Sequence of the first protein:
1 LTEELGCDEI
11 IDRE

Sequence of the second protein:
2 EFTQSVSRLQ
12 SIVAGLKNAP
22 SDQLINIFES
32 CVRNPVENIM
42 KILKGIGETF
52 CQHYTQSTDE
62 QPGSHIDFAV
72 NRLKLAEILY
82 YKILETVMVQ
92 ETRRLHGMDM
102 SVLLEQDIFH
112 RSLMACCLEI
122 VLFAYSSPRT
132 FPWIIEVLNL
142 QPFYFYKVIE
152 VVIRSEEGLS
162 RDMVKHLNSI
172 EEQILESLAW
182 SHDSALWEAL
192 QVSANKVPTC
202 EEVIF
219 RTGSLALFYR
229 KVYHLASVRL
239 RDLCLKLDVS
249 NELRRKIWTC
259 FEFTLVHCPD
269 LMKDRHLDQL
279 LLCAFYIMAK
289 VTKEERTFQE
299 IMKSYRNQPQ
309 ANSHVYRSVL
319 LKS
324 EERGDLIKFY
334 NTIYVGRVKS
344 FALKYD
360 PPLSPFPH

Residue-level contacts at the interface:
Residue V289 in the second protein is in contact with residue L5 in the first protein (closest heavy-atom distance 4.4 Å).
Residue Y284 in the second protein contacts residue L5 in the first protein (closest heavy-atom distance 3.6 Å).
Residue R315 in the second protein is in contact with residue I11 in the first protein (closest heavy-atom distance 3.7 Å).
Residue N334 in the second protein interacts with residue G6 in the first protein (closest heavy-atom distance 3.5 Å).
Residue Y333 in the second protein contacts residue G6 in the first protein (closest heavy-atom distance 4.2 Å).
Residue L346 in the second protein contacts residue L5 in the first protein (closest heavy-atom distance 3.8 Å).
Residue K288 in the second protein is in contact with residue G6 in the first protein (closest heavy-atom distance 2.5 Å).
Residue V338 in the second protein is in contact with residue G6 in the first protein (closest heavy-atom distance 4.7 Å).
Residue F296 in the second protein is in contact with residue E9 in the first protein (closest heavy-atom distance 3.0 Å).
Residue Y284 in the second protein is in contact with residue C7 in the first protein (closest heavy-atom distance 3.4 Å).
Residue I285 in the second protein interacts with residue L5 in the first protein (closest heavy-atom distance 4.6 Å).
Residue V338 in the second protein contacts residue E3 in the first protein (closest heavy-atom distance 4.3 Å).
Residue K288 in the second protein is in contact with residue E4 in the first protein (closest heavy-atom distance 2.7 Å).
Residue F296 in the second protein is in contact with residue C7 in the first protein (closest heavy-atom distance 4.4 Å).
Residue R315 in the second protein is in contact with residue D12 in the first protein (closest heavy-atom distance 3.9 Å).
Residue Q297 in the second protein interacts with residue E9 in the first protein (closest heavy-atom distance 2.9 Å).
Residue Y333 in the second protein is in contact with residue L5 in the first protein (closest heavy-atom distance 2.8 Å).
Residue I330 in the second protein is in contact with residue I11 in the first protein (closest heavy-atom distance 4.5 Å).
Residue K288 in the second protein is in contact with residue L5 in the first protein (closest heavy-atom distance 3.4 Å).
Residue Y333 in the second protein contacts residue C7 in the first protein (closest heavy-atom distance 4.0 Å).
Residue Y284 in the second protein contacts residue E9 in the first protein (closest heavy-atom distance 3.8 Å).
Residue R315 in the second protein is in contact with residue R13 in the first protein (closest heavy-atom distance 3.1 Å).
Residue I330 in the second protein interacts with residue C7 in the first protein (closest heavy-atom distance 4.0 Å).
Residue R304 in the second protein interacts with residue R13 in the first protein (closest heavy-atom distance 3.4 Å).
Residue K301 in the second protein contacts residue R13 in the first protein (closest heavy-atom distance 3.5 Å).
Residue R315 in the second protein contacts residue E14 in the first protein (closest heavy-atom distance 4.0 Å).
Residue N334 in the second protein is in contact with residue C7 in the first protein (closest heavy-atom distance 3.0 Å).
Residue Q297 in the second protein interacts with residue I10 in the first protein (closest heavy-atom distance 2.4 Å).
Residue T295 in the second protein is in contact with residue E9 in the first protein (closest heavy-atom distance 3.4 Å).
Residue I330 in the second protein interacts with residue I10 in the first protein (closest heavy-atom distance 4.5 Å).
Residue K342 in the second protein is in contact with residue L5 in the first protein (closest heavy-atom distance 3.8 Å).
Residue Y284 in the second protein is in contact with residue G6 in the first protein (closest heavy-atom distance 3.9 Å).
Residue M300 in the second protein interacts with residue I11 in the first protein (closest heavy-atom distance 4.8 Å).
Residue Q297 in the second protein contacts residue I11 in the first protein (closest heavy-atom distance 3.2 Å).
Residue K342 in the second protein interacts with residue E3 in the first protein (closest heavy-atom distance 3.0 Å).
Residue K288 in the second protein interacts with residue C7 in the first protein (closest heavy-atom distance 4.4 Å).
Residue V338 in the second protein is in contact with residue L5 in the first protein (closest heavy-atom distance 4.0 Å).
Residue I330 in the second protein contacts residue E9 in the first protein (closest heavy-atom distance 3.8 Å).

These two protein chains interact to form a complex.